The following describes two proteins that form a bound complex.

Sequence of chain B:
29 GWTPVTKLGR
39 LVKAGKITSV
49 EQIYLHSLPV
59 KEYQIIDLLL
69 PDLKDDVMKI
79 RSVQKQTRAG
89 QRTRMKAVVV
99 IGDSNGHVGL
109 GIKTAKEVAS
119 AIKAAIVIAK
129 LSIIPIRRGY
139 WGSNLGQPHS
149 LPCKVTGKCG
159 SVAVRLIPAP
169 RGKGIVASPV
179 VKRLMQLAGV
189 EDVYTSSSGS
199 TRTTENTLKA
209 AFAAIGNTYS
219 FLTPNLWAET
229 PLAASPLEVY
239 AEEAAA

Residue-level contacts at the interface:
Residue A117 in chain B interacts with residue V119 in chain A (closest heavy-atom distance 4.9 Å).
Residue V116 in chain B contacts residue E118 in chain A (closest heavy-atom distance 3.4 Å).
Residue A117 in chain B contacts residue E118 in chain A (closest heavy-atom distance 2.9 Å).
Residue V116 in chain B interacts with residue L115 in chain A (closest heavy-atom distance 3.9 Å).
Residue E115 in chain B is in contact with residue E118 in chain A (closest heavy-atom distance 4.0 Å).
Residue M93 in chain B contacts residue E114 in chain A (closest heavy-atom distance 3.1 Å).
Residue I78 in chain B contacts residue D111 in chain A (closest heavy-atom distance 2.7 Å).
Residue R79 in chain B interacts with residue D111 in chain A (closest heavy-atom distance 4.2 Å).
Residue I78 in chain B is in contact with residue L115 in chain A (closest heavy-atom distance 3.5 Å).
Residue S80 in chain B interacts with residue D111 in chain A (closest heavy-atom distance 4.4 Å).
Residue M93 in chain B contacts residue D111 in chain A (closest heavy-atom distance 3.3 Å).
Residue I120 in chain B interacts with residue L115 in chain A (closest heavy-atom distance 4.1 Å).
Residue V116 in chain B interacts with residue E114 in chain A (closest heavy-atom distance 3.6 Å).

Sequence of chain A:
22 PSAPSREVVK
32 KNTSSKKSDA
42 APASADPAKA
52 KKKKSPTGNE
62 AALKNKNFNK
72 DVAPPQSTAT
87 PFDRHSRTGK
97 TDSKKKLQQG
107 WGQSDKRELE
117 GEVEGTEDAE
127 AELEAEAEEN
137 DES